This data describes a binding interaction between two proteins.

Sequence of protein 2:
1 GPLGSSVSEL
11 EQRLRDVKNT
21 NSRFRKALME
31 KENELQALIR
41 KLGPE

Interface contacts:
Residue L38 in protein 2 interacts with residue I31 in protein 1 (closest heavy-atom distance 3.2 Å).
Residue S5 in protein 2 is in contact with residue D2 in protein 1 (closest heavy-atom distance 3.3 Å).
Residue K31 in protein 2 interacts with residue K27 in protein 1 (closest heavy-atom distance 3.9 Å).
Residue L14 in protein 2 interacts with residue Y10 in protein 1 (closest heavy-atom distance 3.6 Å).
Residue R25 in protein 2 interacts with residue L20 in protein 1 (closest heavy-atom distance 3.6 Å).
Residue L38 in protein 2 is in contact with residue L34 in protein 1 (closest heavy-atom distance 3.7 Å).
Residue L35 in protein 2 is in contact with residue I31 in protein 1 (closest heavy-atom distance 3.6 Å).
Residue A27 in protein 2 is in contact with residue I24 in protein 1 (closest heavy-atom distance 4.4 Å).
Residue N21 in protein 2 interacts with residue L20 in protein 1 (closest heavy-atom distance 3.2 Å).
Residue L42 in protein 2 is in contact with residue L34 in protein 1 (closest heavy-atom distance 3.8 Å).
Residue R13 in protein 2 interacts with residue Y10 in protein 1 (closest heavy-atom distance 3.4 Å).
Residue V17 in protein 2 interacts with residue L13 in protein 1 (closest heavy-atom distance 3.8 Å).
Residue I39 in protein 2 is in contact with residue L34 in protein 1 (closest heavy-atom distance 4.0 Å).
Residue E45 in protein 2 contacts residue G42 in protein 1 (closest heavy-atom distance 4.7 Å).
Residue F24 in protein 2 contacts residue L20 in protein 1 (closest heavy-atom distance 3.7 Å).
Residue N21 in protein 2 is in contact with residue L13 in protein 1 (closest heavy-atom distance 2.9 Å).
Residue L28 in protein 2 is in contact with residue L23 in protein 1 (closest heavy-atom distance 3.7 Å).
Residue F24 in protein 2 contacts residue N17 in protein 1 (closest heavy-atom distance 3.4 Å).
Residue L35 in protein 2 contacts residue K27 in protein 1 (closest heavy-atom distance 4.2 Å).
Residue L10 in protein 2 interacts with residue D6 in protein 1 (closest heavy-atom distance 3.7 Å).
Residue N21 in protein 2 interacts with residue N17 in protein 1 (closest heavy-atom distance 3.0 Å).
Residue S6 in protein 2 is in contact with residue D6 in protein 1 (closest heavy-atom distance 2.6 Å).
Residue L10 in protein 2 is in contact with residue Y10 in protein 1 (closest heavy-atom distance 4.2 Å).
Residue L38 in protein 2 is in contact with residue L38 in protein 1 (closest heavy-atom distance 3.6 Å).
Residue L14 in protein 2 is in contact with residue R9 in protein 1 (closest heavy-atom distance 4.4 Å).
Residue L35 in protein 2 contacts residue K30 in protein 1 (closest heavy-atom distance 4.0 Å).
Residue F24 in protein 2 interacts with residue I24 in protein 1 (closest heavy-atom distance 3.7 Å).
Residue E34 in protein 2 interacts with residue I31 in protein 1 (closest heavy-atom distance 3.7 Å).
Residue V7 in protein 2 contacts residue S3 in protein 1 (closest heavy-atom distance 2.8 Å).
Residue R25 in protein 2 is in contact with residue E16 in protein 1 (closest heavy-atom distance 3.8 Å).
Residue K18 in protein 2 interacts with residue L13 in protein 1 (closest heavy-atom distance 3.4 Å).
Residue T20 in protein 2 interacts with residue N17 in protein 1 (closest heavy-atom distance 3.2 Å).
Residue L14 in protein 2 contacts residue L13 in protein 1 (closest heavy-atom distance 3.4 Å).
Residue N21 in protein 2 interacts with residue E16 in protein 1 (closest heavy-atom distance 3.2 Å).
Residue L42 in protein 2 contacts residue L38 in protein 1 (closest heavy-atom distance 3.5 Å).
Residue L28 in protein 2 interacts with residue I24 in protein 1 (closest heavy-atom distance 3.5 Å).
Residue L28 in protein 2 contacts residue K27 in protein 1 (closest heavy-atom distance 3.6 Å).
Residue L10 in protein 2 is in contact with residue S3 in protein 1 (closest heavy-atom distance 4.2 Å).
Residue R25 in protein 2 is in contact with residue L13 in protein 1 (closest heavy-atom distance 4.6 Å).
Residue E11 in protein 2 interacts with residue D6 in protein 1 (closest heavy-atom distance 4.5 Å).
Residue L35 in protein 2 interacts with residue L34 in protein 1 (closest heavy-atom distance 3.8 Å).
Residue L38 in protein 2 contacts residue R35 in protein 1 (closest heavy-atom distance 3.6 Å).
Residue K31 in protein 2 contacts residue I24 in protein 1 (closest heavy-atom distance 4.7 Å).
Residue K41 in protein 2 is in contact with residue L38 in protein 1 (closest heavy-atom distance 3.6 Å).
Residue L10 in protein 2 is in contact with residue E7 in protein 1 (closest heavy-atom distance 3.6 Å).
Residue K31 in protein 2 contacts residue E28 in protein 1 (closest heavy-atom distance 3.5 Å).
Residue N21 in protein 2 contacts residue V14 in protein 1 (closest heavy-atom distance 4.5 Å).
Residue E32 in protein 2 is in contact with residue K27 in protein 1 (closest heavy-atom distance 4.5 Å).
Residue S5 in protein 2 interacts with residue M1 in protein 1 (closest heavy-atom distance 2.7 Å).
Residue E45 in protein 2 interacts with residue R41 in protein 1 (closest heavy-atom distance 4.3 Å).
Residue V17 in protein 2 interacts with residue V14 in protein 1 (closest heavy-atom distance 3.9 Å).
Residue L28 in protein 2 interacts with residue L20 in protein 1 (closest heavy-atom distance 4.1 Å).
Residue L14 in protein 2 contacts residue D6 in protein 1 (closest heavy-atom distance 3.2 Å).
Residue F24 in protein 2 is in contact with residue Q21 in protein 1 (closest heavy-atom distance 3.1 Å).
Residue V17 in protein 2 interacts with residue N17 in protein 1 (closest heavy-atom distance 4.2 Å).
Residue S6 in protein 2 interacts with residue D2 in protein 1 (closest heavy-atom distance 3.4 Å).
Residue V17 in protein 2 interacts with residue Y10 in protein 1 (closest heavy-atom distance 3.8 Å).
Residue S5 in protein 2 contacts residue S3 in protein 1 (closest heavy-atom distance 3.4 Å).
Residue K31 in protein 2 contacts residue I31 in protein 1 (closest heavy-atom distance 3.3 Å).
Residue S6 in protein 2 is in contact with residue S3 in protein 1 (closest heavy-atom distance 3.5 Å).

Sequence of protein 1:
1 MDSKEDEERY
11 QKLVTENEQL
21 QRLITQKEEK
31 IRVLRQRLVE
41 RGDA